Sequence of protein 1:
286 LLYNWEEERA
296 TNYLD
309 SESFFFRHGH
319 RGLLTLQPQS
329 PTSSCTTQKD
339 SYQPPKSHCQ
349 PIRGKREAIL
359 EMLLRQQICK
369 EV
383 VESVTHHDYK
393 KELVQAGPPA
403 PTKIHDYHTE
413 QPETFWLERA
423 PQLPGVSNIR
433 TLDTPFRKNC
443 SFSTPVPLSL

Residue-level contacts at the interface:
Residue R79 in protein 2 contacts residue E291 in protein 1 (closest heavy-atom distance 4.4 Å).
Residue D76 in protein 2 is in contact with residue L286 in protein 1 (closest heavy-atom distance 3.6 Å).

This data describes a binding interaction between two proteins.

Sequence of protein 2:
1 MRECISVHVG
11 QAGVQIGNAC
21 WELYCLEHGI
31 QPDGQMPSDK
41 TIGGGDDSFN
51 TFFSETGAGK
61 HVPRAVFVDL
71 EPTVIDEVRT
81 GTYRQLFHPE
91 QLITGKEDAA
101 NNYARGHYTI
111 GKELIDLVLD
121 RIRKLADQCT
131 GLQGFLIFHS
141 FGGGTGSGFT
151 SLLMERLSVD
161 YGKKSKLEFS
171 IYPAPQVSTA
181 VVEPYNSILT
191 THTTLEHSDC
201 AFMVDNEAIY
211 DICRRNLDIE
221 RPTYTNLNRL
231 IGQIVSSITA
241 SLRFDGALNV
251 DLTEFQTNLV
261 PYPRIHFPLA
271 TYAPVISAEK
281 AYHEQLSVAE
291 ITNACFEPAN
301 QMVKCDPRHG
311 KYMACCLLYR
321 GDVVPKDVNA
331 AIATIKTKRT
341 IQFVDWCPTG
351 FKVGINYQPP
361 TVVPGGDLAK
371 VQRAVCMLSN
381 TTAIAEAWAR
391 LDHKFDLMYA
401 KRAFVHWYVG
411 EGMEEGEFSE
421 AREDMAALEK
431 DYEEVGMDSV